Sequence of protein 2:
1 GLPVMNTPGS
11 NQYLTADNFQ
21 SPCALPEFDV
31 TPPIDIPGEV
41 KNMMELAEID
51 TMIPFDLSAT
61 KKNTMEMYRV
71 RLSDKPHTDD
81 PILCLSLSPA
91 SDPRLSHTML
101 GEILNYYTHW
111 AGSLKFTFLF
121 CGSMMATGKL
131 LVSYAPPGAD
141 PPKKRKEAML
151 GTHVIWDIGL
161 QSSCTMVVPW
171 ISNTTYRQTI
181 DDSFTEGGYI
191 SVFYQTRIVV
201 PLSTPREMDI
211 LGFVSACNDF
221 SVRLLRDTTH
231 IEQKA

Interface contacts:
Residue N6 in protein 1 contacts residue V4 in protein 2 (closest heavy-atom distance 3.1 Å).
Residue P8 in protein 1 contacts residue M5 in protein 2 (closest heavy-atom distance 3.8 Å).
Residue D17 in protein 1 is in contact with residue P8 in protein 2 (closest heavy-atom distance 3.7 Å).
Residue P22 in protein 1 contacts residue Q12 in protein 2 (closest heavy-atom distance 3.6 Å).
Residue L2 in protein 1 contacts residue L2 in protein 2 (closest heavy-atom distance 4.0 Å).
Residue P26 in protein 1 interacts with residue A16 in protein 2 (closest heavy-atom distance 3.7 Å).
Residue T31 in protein 1 interacts with residue Y176 in protein 2 (closest heavy-atom distance 4.0 Å).
Residue M5 in protein 1 interacts with residue G1 in protein 2 (closest heavy-atom distance 3.8 Å).
Residue N6 in protein 1 contacts residue N6 in protein 2 (closest heavy-atom distance 3.3 Å).
Residue N11 in protein 1 interacts with residue T7 in protein 2 (closest heavy-atom distance 4.8 Å).
Residue M5 in protein 1 is in contact with residue P3 in protein 2 (closest heavy-atom distance 3.3 Å).
Residue F28 in protein 1 contacts residue H109 in protein 2 (closest heavy-atom distance 4.5 Å).
Residue T7 in protein 1 contacts residue M5 in protein 2 (closest heavy-atom distance 3.6 Å).
Residue P3 in protein 1 interacts with residue G1 in protein 2 (closest heavy-atom distance 3.4 Å).
Residue A24 in protein 1 is in contact with residue A16 in protein 2 (closest heavy-atom distance 3.5 Å).
Residue F19 in protein 1 interacts with residue P8 in protein 2 (closest heavy-atom distance 4.3 Å).
Residue F19 in protein 1 interacts with residue T7 in protein 2 (closest heavy-atom distance 3.7 Å).
Residue F19 in protein 1 contacts residue M5 in protein 2 (closest heavy-atom distance 3.8 Å).
Residue F28 in protein 1 contacts residue R223 in protein 2 (closest heavy-atom distance 3.3 Å).
Residue M5 in protein 1 interacts with residue L2 in protein 2 (closest heavy-atom distance 2.8 Å).
Residue T31 in protein 1 contacts residue T175 in protein 2 (closest heavy-atom distance 2.9 Å).
Residue T7 in protein 1 contacts residue V4 in protein 2 (closest heavy-atom distance 2.8 Å).
Residue D29 in protein 1 contacts residue R223 in protein 2 (closest heavy-atom distance 2.8 Å).
Residue P22 in protein 1 interacts with residue L14 in protein 2 (closest heavy-atom distance 3.8 Å).
Residue S10 in protein 1 contacts residue V4 in protein 2 (closest heavy-atom distance 3.6 Å).
Residue P3 in protein 1 interacts with residue L2 in protein 2 (closest heavy-atom distance 2.8 Å).
Residue D29 in protein 1 contacts residue S221 in protein 2 (closest heavy-atom distance 4.5 Å).
Residue C23 in protein 1 is in contact with residue L14 in protein 2 (closest heavy-atom distance 4.0 Å).
Residue A24 in protein 1 contacts residue L14 in protein 2 (closest heavy-atom distance 4.2 Å).
Residue V30 in protein 1 interacts with residue R223 in protein 2 (closest heavy-atom distance 4.0 Å).
Residue Q12 in protein 1 contacts residue N6 in protein 2 (closest heavy-atom distance 4.5 Å).
Residue C23 in protein 1 interacts with residue A16 in protein 2 (closest heavy-atom distance 4.1 Å).
Residue N11 in protein 1 interacts with residue N6 in protein 2 (closest heavy-atom distance 2.8 Å).
Residue Q12 in protein 1 contacts residue T7 in protein 2 (closest heavy-atom distance 4.9 Å).
Residue Q20 in protein 1 interacts with residue T7 in protein 2 (closest heavy-atom distance 5.0 Å).
Residue Q12 in protein 1 contacts residue P8 in protein 2 (closest heavy-atom distance 3.5 Å).
Residue S10 in protein 1 is in contact with residue N6 in protein 2 (closest heavy-atom distance 3.3 Å).
Residue T7 in protein 1 interacts with residue P3 in protein 2 (closest heavy-atom distance 3.7 Å).
Residue T31 in protein 1 interacts with residue R223 in protein 2 (closest heavy-atom distance 3.0 Å).
Residue L25 in protein 1 interacts with residue L224 in protein 2 (closest heavy-atom distance 3.7 Å).
Residue V4 in protein 1 interacts with residue G1 in protein 2 (closest heavy-atom distance 3.9 Å).
Residue G9 in protein 1 is in contact with residue N6 in protein 2 (closest heavy-atom distance 4.2 Å).
Residue V4 in protein 1 is in contact with residue L2 in protein 2 (closest heavy-atom distance 3.3 Å).
Residue S10 in protein 1 contacts residue M5 in protein 2 (closest heavy-atom distance 3.4 Å).
Residue Q12 in protein 1 interacts with residue M5 in protein 2 (closest heavy-atom distance 4.7 Å).
Residue G9 in protein 1 interacts with residue M5 in protein 2 (closest heavy-atom distance 3.6 Å).
Residue D29 in protein 1 is in contact with residue V222 in protein 2 (closest heavy-atom distance 5.0 Å).
Residue F28 in protein 1 contacts residue L224 in protein 2 (closest heavy-atom distance 3.7 Å).
Residue N11 in protein 1 is in contact with residue N11 in protein 2 (closest heavy-atom distance 5.0 Å).
Residue M5 in protein 1 is in contact with residue V4 in protein 2 (closest heavy-atom distance 2.9 Å).
Residue L25 in protein 1 contacts residue L225 in protein 2 (closest heavy-atom distance 4.9 Å).
Residue N11 in protein 1 interacts with residue S10 in protein 2 (closest heavy-atom distance 4.2 Å).
Residue Y13 in protein 1 interacts with residue P8 in protein 2 (closest heavy-atom distance 4.2 Å).
Residue D29 in protein 1 is in contact with residue Y176 in protein 2 (closest heavy-atom distance 2.8 Å).
Residue P22 in protein 1 is in contact with residue F19 in protein 2 (closest heavy-atom distance 4.5 Å).
Residue V4 in protein 1 is in contact with residue V4 in protein 2 (closest heavy-atom distance 3.8 Å).

Sequence of protein 1:
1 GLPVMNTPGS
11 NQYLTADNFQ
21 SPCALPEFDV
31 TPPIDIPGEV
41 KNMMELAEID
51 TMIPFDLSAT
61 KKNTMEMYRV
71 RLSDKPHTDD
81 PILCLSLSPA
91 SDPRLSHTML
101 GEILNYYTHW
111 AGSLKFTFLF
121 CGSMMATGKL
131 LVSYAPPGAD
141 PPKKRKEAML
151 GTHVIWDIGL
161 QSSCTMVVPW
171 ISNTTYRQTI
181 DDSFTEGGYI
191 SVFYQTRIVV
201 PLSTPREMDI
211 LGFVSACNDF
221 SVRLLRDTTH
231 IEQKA

The following describes two proteins that form a bound complex.